Contacts between the two chains:
Residue S199 in the first protein contacts residue W1 in the second protein (closest heavy-atom distance 3.6 Å).
Residue G197 in the first protein contacts residue A3 in the second protein (closest heavy-atom distance 4.0 Å).
Residue G197 in the first protein is in contact with residue W1 in the second protein (closest heavy-atom distance 3.1 Å).
Residue S199 in the first protein interacts with residue C5 in the second protein (closest heavy-atom distance 4.5 Å).
Residue F200 in the first protein is in contact with residue A3 in the second protein (closest heavy-atom distance 4.5 Å).
Residue S199 in the first protein contacts residue A3 in the second protein (closest heavy-atom distance 3.1 Å).
Residue Y198 in the first protein is in contact with residue W1 in the second protein (closest heavy-atom distance 4.5 Å).
Residue T194 in the first protein is in contact with residue W1 in the second protein (closest heavy-atom distance 4.2 Å).
Residue L242 in the first protein contacts residue A3 in the second protein (closest heavy-atom distance 3.8 Å).
Residue I248 in the first protein is in contact with residue A3 in the second protein (closest heavy-atom distance 4.0 Å).
Residue Q246 in the first protein is in contact with residue A3 in the second protein (closest heavy-atom distance 4.0 Å).
Residue Y198 in the first protein is in contact with residue A3 in the second protein (closest heavy-atom distance 3.5 Å).

Sequence of the first protein:
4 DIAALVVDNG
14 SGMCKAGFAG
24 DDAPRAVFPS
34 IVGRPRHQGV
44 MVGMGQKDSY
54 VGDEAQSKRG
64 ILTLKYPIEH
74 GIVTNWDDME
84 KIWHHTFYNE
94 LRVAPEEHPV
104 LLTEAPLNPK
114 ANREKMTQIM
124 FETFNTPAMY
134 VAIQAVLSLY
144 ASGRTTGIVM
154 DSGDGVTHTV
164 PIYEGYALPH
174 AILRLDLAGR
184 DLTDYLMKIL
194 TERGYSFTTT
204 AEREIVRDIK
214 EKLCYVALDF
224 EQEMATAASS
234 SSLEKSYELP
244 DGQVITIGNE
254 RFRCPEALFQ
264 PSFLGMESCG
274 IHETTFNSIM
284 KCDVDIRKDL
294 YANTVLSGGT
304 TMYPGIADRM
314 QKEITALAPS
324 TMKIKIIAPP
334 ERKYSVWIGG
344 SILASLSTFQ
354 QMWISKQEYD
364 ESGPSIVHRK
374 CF

These two protein chains interact to form a complex.

Sequence of the second protein:
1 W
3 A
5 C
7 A